These two protein chains interact to form a complex.

Sequence of protein 1:
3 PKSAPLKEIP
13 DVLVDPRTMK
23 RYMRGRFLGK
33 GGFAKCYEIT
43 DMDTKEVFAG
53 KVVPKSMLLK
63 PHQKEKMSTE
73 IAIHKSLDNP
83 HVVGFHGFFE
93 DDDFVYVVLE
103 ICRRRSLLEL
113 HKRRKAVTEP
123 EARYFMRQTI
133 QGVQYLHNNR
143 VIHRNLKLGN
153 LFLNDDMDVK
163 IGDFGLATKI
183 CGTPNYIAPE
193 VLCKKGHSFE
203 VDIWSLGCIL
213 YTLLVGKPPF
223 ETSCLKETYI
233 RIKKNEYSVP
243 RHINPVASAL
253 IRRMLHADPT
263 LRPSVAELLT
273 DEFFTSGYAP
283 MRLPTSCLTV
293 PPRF

Residue-level contacts at the interface:
Residue P293 in protein 1 is in contact with residue R140 in protein 2 (closest heavy-atom distance 3.1 Å).
Residue R107 in protein 1 interacts with residue A37 in protein 2 (closest heavy-atom distance 3.6 Å).
Residue R284 in protein 1 interacts with residue E134 in protein 2 (closest heavy-atom distance 3.5 Å).
Residue R115 in protein 1 contacts residue I39 in protein 2 (closest heavy-atom distance 2.9 Å).
Residue P294 in protein 1 is in contact with residue Y95 in protein 2 (closest heavy-atom distance 4.2 Å).
Residue R295 in protein 1 interacts with residue L96 in protein 2 (closest heavy-atom distance 3.2 Å).
Residue R284 in protein 1 interacts with residue G135 in protein 2 (closest heavy-atom distance 3.8 Å).
Residue F29 in protein 1 is in contact with residue P36 in protein 2 (closest heavy-atom distance 3.2 Å).
Residue V292 in protein 1 interacts with residue L141 in protein 2 (closest heavy-atom distance 4.2 Å).
Residue R295 in protein 1 contacts residue Y95 in protein 2 (closest heavy-atom distance 3.3 Å).
Residue V292 in protein 1 contacts residue R140 in protein 2 (closest heavy-atom distance 3.2 Å).
Residue E111 in protein 1 interacts with residue A37 in protein 2 (closest heavy-atom distance 3.2 Å).
Residue G31 in protein 1 contacts residue P36 in protein 2 (closest heavy-atom distance 3.9 Å).
Residue P294 in protein 1 contacts residue R140 in protein 2 (closest heavy-atom distance 3.9 Å).
Residue V292 in protein 1 interacts with residue P142 in protein 2 (closest heavy-atom distance 4.0 Å).
Residue E111 in protein 1 is in contact with residue M180 in protein 2 (closest heavy-atom distance 3.6 Å).
Residue L30 in protein 1 contacts residue P36 in protein 2 (closest heavy-atom distance 3.7 Å).
Residue R295 in protein 1 is in contact with residue E137 in protein 2 (closest heavy-atom distance 3.5 Å).
Residue R115 in protein 1 is in contact with residue P40 in protein 2 (closest heavy-atom distance 3.8 Å).
Residue L285 in protein 1 contacts residue L138 in protein 2 (closest heavy-atom distance 4.5 Å).
Residue P286 in protein 1 interacts with residue L138 in protein 2 (closest heavy-atom distance 3.6 Å).
Residue T291 in protein 1 is in contact with residue N160 in protein 2 (closest heavy-atom distance 2.8 Å).
Residue R107 in protein 1 is in contact with residue P36 in protein 2 (closest heavy-atom distance 3.7 Å).
Residue P282 in protein 1 is in contact with residue L138 in protein 2 (closest heavy-atom distance 4.3 Å).
Residue F29 in protein 1 interacts with residue E34 in protein 2 (closest heavy-atom distance 4.0 Å).
Residue R295 in protein 1 is in contact with residue R140 in protein 2 (closest heavy-atom distance 3.7 Å).
Residue P286 in protein 1 is in contact with residue T139 in protein 2 (closest heavy-atom distance 3.4 Å).
Residue R115 in protein 1 contacts residue C38 in protein 2 (closest heavy-atom distance 3.5 Å).
Residue T291 in protein 1 is in contact with residue V41 in protein 2 (closest heavy-atom distance 4.1 Å).
Residue R284 in protein 1 is in contact with residue L138 in protein 2 (closest heavy-atom distance 3.5 Å).
Residue R295 in protein 1 contacts residue S83 in protein 2 (closest heavy-atom distance 3.8 Å).
Residue Y280 in protein 1 is in contact with residue L138 in protein 2 (closest heavy-atom distance 3.8 Å).
Residue K114 in protein 1 is in contact with residue M180 in protein 2 (closest heavy-atom distance 3.9 Å).
Residue T287 in protein 1 interacts with residue V41 in protein 2 (closest heavy-atom distance 4.3 Å).
Residue L285 in protein 1 interacts with residue G135 in protein 2 (closest heavy-atom distance 4.6 Å).
Residue P286 in protein 1 is in contact with residue G135 in protein 2 (closest heavy-atom distance 3.5 Å).
Residue K114 in protein 1 contacts residue L179 in protein 2 (closest heavy-atom distance 3.9 Å).
Residue K32 in protein 1 contacts residue E32 in protein 2 (closest heavy-atom distance 3.5 Å).
Residue R115 in protein 1 interacts with residue V41 in protein 2 (closest heavy-atom distance 3.7 Å).
Residue R106 in protein 1 interacts with residue V41 in protein 2 (closest heavy-atom distance 4.4 Å).
Residue D158 in protein 1 interacts with residue R133 in protein 2 (closest heavy-atom distance 2.8 Å).
Residue R295 in protein 1 is in contact with residue L84 in protein 2 (closest heavy-atom distance 3.1 Å).
Residue R115 in protein 1 interacts with residue L179 in protein 2 (closest heavy-atom distance 3.6 Å).
Residue L30 in protein 1 is in contact with residue A37 in protein 2 (closest heavy-atom distance 4.4 Å).
Residue F296 in protein 1 is in contact with residue L138 in protein 2 (closest heavy-atom distance 4.0 Å).
Residue F296 in protein 1 contacts residue Y95 in protein 2 (closest heavy-atom distance 4.5 Å).
Residue S288 in protein 1 is in contact with residue T139 in protein 2 (closest heavy-atom distance 3.5 Å).
Residue V292 in protein 1 contacts residue N160 in protein 2 (closest heavy-atom distance 3.8 Å).
Residue S288 in protein 1 is in contact with residue L141 in protein 2 (closest heavy-atom distance 4.4 Å).
Residue T291 in protein 1 is in contact with residue F42 in protein 2 (closest heavy-atom distance 3.5 Å).
Residue R295 in protein 1 interacts with residue Q85 in protein 2 (closest heavy-atom distance 4.4 Å).
Residue R28 in protein 1 interacts with residue P36 in protein 2 (closest heavy-atom distance 4.3 Å).
Residue S288 in protein 1 interacts with residue F42 in protein 2 (closest heavy-atom distance 4.1 Å).
Residue R295 in protein 1 contacts residue T139 in protein 2 (closest heavy-atom distance 3.5 Å).
Residue S288 in protein 1 is in contact with residue L138 in protein 2 (closest heavy-atom distance 4.3 Å).
Residue S288 in protein 1 is in contact with residue R140 in protein 2 (closest heavy-atom distance 3.1 Å).
Residue L290 in protein 1 contacts residue V41 in protein 2 (closest heavy-atom distance 3.9 Å).
Residue R295 in protein 1 interacts with residue L138 in protein 2 (closest heavy-atom distance 3.0 Å).
Residue R115 in protein 1 contacts residue M180 in protein 2 (closest heavy-atom distance 3.7 Å).
Residue P294 in protein 1 interacts with residue L138 in protein 2 (closest heavy-atom distance 3.7 Å).

Sequence of protein 2:
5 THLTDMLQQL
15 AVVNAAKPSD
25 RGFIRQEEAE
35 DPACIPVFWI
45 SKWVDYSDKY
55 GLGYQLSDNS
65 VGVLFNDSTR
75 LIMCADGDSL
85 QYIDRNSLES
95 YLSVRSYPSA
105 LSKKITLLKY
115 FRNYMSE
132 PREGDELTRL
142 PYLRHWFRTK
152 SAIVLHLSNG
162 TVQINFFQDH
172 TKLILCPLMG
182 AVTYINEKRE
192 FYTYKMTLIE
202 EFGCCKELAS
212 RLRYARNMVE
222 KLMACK